The following describes two proteins that form a bound complex.

Interface contacts:
Residue K66 in the first protein is in contact with residue P4 in the second protein (closest heavy-atom distance 4.5 Å).
Residue W167 in the first protein contacts residue Y1 in the second protein (closest heavy-atom distance 3.3 Å).
Residue Y84 in the first protein contacts residue A9 in the second protein (closest heavy-atom distance 3.5 Å).
Residue H70 in the first protein is in contact with residue P4 in the second protein (closest heavy-atom distance 3.9 Å).
Residue Y159 in the first protein is in contact with residue A3 in the second protein (closest heavy-atom distance 3.6 Å).
Residue Y99 in the first protein interacts with residue A3 in the second protein (closest heavy-atom distance 3.0 Å).
Residue Y99 in the first protein is in contact with residue L2 in the second protein (closest heavy-atom distance 3.4 Å).
Residue Y59 in the first protein is in contact with residue Y1 in the second protein (closest heavy-atom distance 4.0 Å).
Residue Y116 in the first protein is in contact with residue A9 in the second protein (closest heavy-atom distance 4.4 Å).
Residue T73 in the first protein contacts residue P6 in the second protein (closest heavy-atom distance 2.9 Å).
Residue H70 in the first protein is in contact with residue G5 in the second protein (closest heavy-atom distance 4.3 Å).
Residue T73 in the first protein contacts residue G5 in the second protein (closest heavy-atom distance 4.9 Å).
Residue Q155 in the first protein contacts residue V7 in the second protein (closest heavy-atom distance 4.5 Å).
Residue T80 in the first protein interacts with residue A9 in the second protein (closest heavy-atom distance 4.0 Å).
Residue D77 in the first protein contacts residue T8 in the second protein (closest heavy-atom distance 3.5 Å).
Residue K146 in the first protein contacts residue V7 in the second protein (closest heavy-atom distance 4.5 Å).
Residue Y7 in the first protein contacts residue L2 in the second protein (closest heavy-atom distance 3.5 Å).
Residue M5 in the first protein interacts with residue Y1 in the second protein (closest heavy-atom distance 3.8 Å).
Residue R97 in the first protein is in contact with residue P6 in the second protein (closest heavy-atom distance 3.5 Å).
Residue Y159 in the first protein contacts residue Y1 in the second protein (closest heavy-atom distance 2.8 Å).
Residue W147 in the first protein is in contact with residue A9 in the second protein (closest heavy-atom distance 4.0 Å).
Residue V152 in the first protein interacts with residue V7 in the second protein (closest heavy-atom distance 4.1 Å).
Residue T163 in the first protein interacts with residue Y1 in the second protein (closest heavy-atom distance 3.2 Å).
Residue F9 in the first protein interacts with residue L2 in the second protein (closest heavy-atom distance 3.5 Å).
Residue H70 in the first protein is in contact with residue P6 in the second protein (closest heavy-atom distance 3.6 Å).
Residue L81 in the first protein is in contact with residue A9 in the second protein (closest heavy-atom distance 4.5 Å).
Residue V67 in the first protein is in contact with residue L2 in the second protein (closest heavy-atom distance 3.8 Å).
Residue R97 in the first protein interacts with residue V7 in the second protein (closest heavy-atom distance 4.7 Å).
Residue A69 in the first protein is in contact with residue P6 in the second protein (closest heavy-atom distance 4.3 Å).
Residue H70 in the first protein interacts with residue L2 in the second protein (closest heavy-atom distance 4.3 Å).
Residue K146 in the first protein is in contact with residue A9 in the second protein (closest heavy-atom distance 3.4 Å).
Residue D77 in the first protein is in contact with residue V7 in the second protein (closest heavy-atom distance 4.7 Å).
Residue W147 in the first protein contacts residue T8 in the second protein (closest heavy-atom distance 3.0 Å).
Residue T73 in the first protein contacts residue T8 in the second protein (closest heavy-atom distance 3.8 Å).
Residue D77 in the first protein contacts residue A9 in the second protein (closest heavy-atom distance 2.8 Å).
Residue E63 in the first protein interacts with residue Y1 in the second protein (closest heavy-atom distance 3.5 Å).
Residue K66 in the first protein contacts residue Y1 in the second protein (closest heavy-atom distance 3.6 Å).
Residue Y159 in the first protein is in contact with residue L2 in the second protein (closest heavy-atom distance 3.7 Å).
Residue E63 in the first protein contacts residue L2 in the second protein (closest heavy-atom distance 2.9 Å).
Residue H70 in the first protein interacts with residue A3 in the second protein (closest heavy-atom distance 3.4 Å).
Residue Y159 in the first protein contacts residue P4 in the second protein (closest heavy-atom distance 4.5 Å).
Residue T73 in the first protein interacts with residue V7 in the second protein (closest heavy-atom distance 3.6 Å).
Residue T143 in the first protein is in contact with residue A9 in the second protein (closest heavy-atom distance 2.6 Å).
Residue M45 in the first protein contacts residue L2 in the second protein (closest heavy-atom distance 3.3 Å).
Residue Y123 in the first protein is in contact with residue A9 in the second protein (closest heavy-atom distance 4.6 Å).
Residue F33 in the first protein is in contact with residue Y1 in the second protein (closest heavy-atom distance 4.5 Å).
Residue A69 in the first protein is in contact with residue G5 in the second protein (closest heavy-atom distance 3.8 Å).
Residue K66 in the first protein is in contact with residue G5 in the second protein (closest heavy-atom distance 4.7 Å).
Residue Y7 in the first protein is in contact with residue Y1 in the second protein (closest heavy-atom distance 2.7 Å).
Residue V76 in the first protein contacts residue T8 in the second protein (closest heavy-atom distance 3.9 Å).
Residue Y171 in the first protein contacts residue Y1 in the second protein (closest heavy-atom distance 2.7 Å).
Residue K66 in the first protein is in contact with residue L2 in the second protein (closest heavy-atom distance 2.9 Å).
Residue K146 in the first protein interacts with residue T8 in the second protein (closest heavy-atom distance 2.6 Å).
Residue W147 in the first protein contacts residue V7 in the second protein (closest heavy-atom distance 3.7 Å).
Residue K66 in the first protein interacts with residue A3 in the second protein (closest heavy-atom distance 3.7 Å).

Sequence of the second protein:
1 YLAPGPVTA

Sequence of the first protein:
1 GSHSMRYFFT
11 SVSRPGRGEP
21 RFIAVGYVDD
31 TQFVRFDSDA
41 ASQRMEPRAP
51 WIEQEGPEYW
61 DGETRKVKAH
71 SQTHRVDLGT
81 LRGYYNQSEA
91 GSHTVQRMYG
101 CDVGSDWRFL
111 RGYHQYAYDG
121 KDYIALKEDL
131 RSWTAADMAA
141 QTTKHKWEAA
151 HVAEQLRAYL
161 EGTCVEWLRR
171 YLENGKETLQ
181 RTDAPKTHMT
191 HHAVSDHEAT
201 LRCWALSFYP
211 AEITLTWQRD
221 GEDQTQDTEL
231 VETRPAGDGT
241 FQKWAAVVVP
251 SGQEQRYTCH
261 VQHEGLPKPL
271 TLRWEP